Sequence of the first protein:
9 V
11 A

Sequence of the second protein:
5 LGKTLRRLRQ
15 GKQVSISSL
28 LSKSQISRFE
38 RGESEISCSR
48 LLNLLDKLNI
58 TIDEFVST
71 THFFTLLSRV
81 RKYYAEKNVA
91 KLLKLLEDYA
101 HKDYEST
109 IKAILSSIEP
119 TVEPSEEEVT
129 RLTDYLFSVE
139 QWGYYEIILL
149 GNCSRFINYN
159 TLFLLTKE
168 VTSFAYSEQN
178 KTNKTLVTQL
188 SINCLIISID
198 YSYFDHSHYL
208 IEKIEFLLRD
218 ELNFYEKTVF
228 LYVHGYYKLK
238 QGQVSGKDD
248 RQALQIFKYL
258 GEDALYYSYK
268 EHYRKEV

These two protein chains interact to form a complex.

Residue-level contacts at the interface:
Residue G149 in the second protein is in contact with residue V9 in the first protein (closest heavy-atom distance 4.2 Å).
Residue R153 in the second protein is in contact with residue A11 in the first protein (closest heavy-atom distance 4.0 Å).
Residue Q186 in the second protein interacts with residue V9 in the first protein (closest heavy-atom distance 4.0 Å).
Residue L183 in the second protein contacts residue V9 in the first protein (closest heavy-atom distance 4.2 Å).
Residue G149 in the second protein contacts residue A11 in the first protein (closest heavy-atom distance 4.6 Å).
Residue N190 in the second protein contacts residue A11 in the first protein (closest heavy-atom distance 3.2 Å).
Residue I146 in the second protein is in contact with residue V9 in the first protein (closest heavy-atom distance 3.8 Å).
Residue L187 in the second protein interacts with residue V9 in the first protein (closest heavy-atom distance 4.7 Å).
Residue L187 in the second protein interacts with residue A11 in the first protein (closest heavy-atom distance 4.8 Å).
Residue N150 in the second protein contacts residue V9 in the first protein (closest heavy-atom distance 4.1 Å).
Residue I145 in the second protein is in contact with residue V9 in the first protein (closest heavy-atom distance 4.8 Å).